Sequence of protein 2:
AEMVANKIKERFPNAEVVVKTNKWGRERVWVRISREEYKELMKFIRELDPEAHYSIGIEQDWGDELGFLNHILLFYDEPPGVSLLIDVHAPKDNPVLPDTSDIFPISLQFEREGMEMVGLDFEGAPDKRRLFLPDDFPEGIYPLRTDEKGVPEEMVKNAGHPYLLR

The following describes two proteins that form a bound complex.

Contacts between the two chains:
Residue I212 in protein 1 interacts with residue E54 in protein 2 (closest heavy-atom distance 3.7 Å).
Residue W232 in protein 1 interacts with residue Y79 in protein 2 (closest heavy-atom distance 4.0 Å).
Residue R338 in protein 1 contacts residue L147 in protein 2 (closest heavy-atom distance 3.5 Å).
Residue P347 in protein 1 is in contact with residue I109 in protein 2 (closest heavy-atom distance 3.9 Å).
Residue E213 in protein 1 interacts with residue P108 in protein 2 (closest heavy-atom distance 3.3 Å).
Residue I212 in protein 1 interacts with residue H56 in protein 2 (closest heavy-atom distance 4.4 Å).
Residue G42 in protein 1 contacts residue F135 in protein 2 (closest heavy-atom distance 3.7 Å).
Residue S233 in protein 1 contacts residue G84 in protein 2 (closest heavy-atom distance 4.0 Å).
Residue G215 in protein 1 is in contact with residue H56 in protein 2 (closest heavy-atom distance 4.4 Å).
Residue W50 in protein 1 interacts with residue V159 in protein 2 (closest heavy-atom distance 3.6 Å).
Residue W232 in protein 1 is in contact with residue E81 in protein 2 (closest heavy-atom distance 4.4 Å).
Residue I313 in protein 1 interacts with residue R31 in protein 2 (closest heavy-atom distance 3.8 Å).
Residue K340 in protein 1 is in contact with residue I61 in protein 2 (closest heavy-atom distance 3.9 Å).
Residue W232 in protein 1 interacts with residue P82 in protein 2 (closest heavy-atom distance 3.6 Å).
Residue R81 in protein 1 interacts with residue W27 in protein 2 (closest heavy-atom distance 3.9 Å).
Residue F346 in protein 1 interacts with residue F113 in protein 2 (closest heavy-atom distance 4.2 Å).
Residue Q49 in protein 1 is in contact with residue L147 in protein 2 (closest heavy-atom distance 4.3 Å).
Residue E234 in protein 1 is in contact with residue R29 in protein 2 (closest heavy-atom distance 3.6 Å).
Residue K340 in protein 1 is in contact with residue E116 in protein 2 (closest heavy-atom distance 2.9 Å).
Residue R342 in protein 1 interacts with residue S58 in protein 2 (closest heavy-atom distance 3.9 Å).
Residue Y326 in protein 1 is in contact with residue I61 in protein 2 (closest heavy-atom distance 3.6 Å).
Residue F350 in protein 1 interacts with residue Q112 in protein 2 (closest heavy-atom distance 3.2 Å).
Residue L41 in protein 1 interacts with residue F135 in protein 2 (closest heavy-atom distance 3.3 Å).
Residue R328 in protein 1 is in contact with residue W65 in protein 2 (closest heavy-atom distance 3.1 Å).
Residue R328 in protein 1 contacts residue Q63 in protein 2 (closest heavy-atom distance 3.4 Å).
Residue M214 in protein 1 contacts residue P108 in protein 2 (closest heavy-atom distance 3.9 Å).
Residue Y326 in protein 1 is in contact with residue Q63 in protein 2 (closest heavy-atom distance 3.8 Å).
Residue R342 in protein 1 is in contact with residue I59 in protein 2 (closest heavy-atom distance 3.7 Å).
Residue E228 in protein 1 contacts residue Y79 in protein 2 (closest heavy-atom distance 3.9 Å).
Residue R315 in protein 1 contacts residue L76 in protein 2 (closest heavy-atom distance 4.1 Å).
Residue E85 in protein 1 interacts with residue W27 in protein 2 (closest heavy-atom distance 4.2 Å).
Residue R328 in protein 1 interacts with residue D64 in protein 2 (closest heavy-atom distance 4.2 Å).
Residue Q235 in protein 1 is in contact with residue W27 in protein 2 (closest heavy-atom distance 4.1 Å).
Residue V324 in protein 1 is in contact with residue I59 in protein 2 (closest heavy-atom distance 3.7 Å).
Residue R380 in protein 1 is in contact with residue E116 in protein 2 (closest heavy-atom distance 4.2 Å).
Residue I313 in protein 1 is in contact with residue I59 in protein 2 (closest heavy-atom distance 3.8 Å).
Residue S233 in protein 1 contacts residue P83 in protein 2 (closest heavy-atom distance 3.8 Å).
Residue R315 in protein 1 interacts with residue H74 in protein 2 (closest heavy-atom distance 3.7 Å).
Residue L45 in protein 1 interacts with residue L136 in protein 2 (closest heavy-atom distance 4.1 Å).
Residue Y326 in protein 1 contacts residue L72 in protein 2 (closest heavy-atom distance 4.1 Å).
Residue R338 in protein 1 is in contact with residue E62 in protein 2 (closest heavy-atom distance 2.6 Å).
Residue E228 in protein 1 interacts with residue H56 in protein 2 (closest heavy-atom distance 4.2 Å).
Residue F346 in protein 1 interacts with residue Q112 in protein 2 (closest heavy-atom distance 4.3 Å).
Residue I313 in protein 1 contacts residue H74 in protein 2 (closest heavy-atom distance 3.6 Å).
Residue W50 in protein 1 interacts with residue P146 in protein 2 (closest heavy-atom distance 4.0 Å).
Residue E311 in protein 1 contacts residue W33 in protein 2 (closest heavy-atom distance 3.6 Å).
Residue K227 in protein 1 interacts with residue Y79 in protein 2 (closest heavy-atom distance 4.4 Å).
Residue Q235 in protein 1 contacts residue P82 in protein 2 (closest heavy-atom distance 3.7 Å).
Residue V324 in protein 1 is in contact with residue S58 in protein 2 (closest heavy-atom distance 4.3 Å).
Residue E85 in protein 1 is in contact with residue N25 in protein 2 (closest heavy-atom distance 2.5 Å).
Residue S233 in protein 1 interacts with residue P82 in protein 2 (closest heavy-atom distance 3.7 Å).
Residue R380 in protein 1 interacts with residue F135 in protein 2 (closest heavy-atom distance 4.1 Å).
Residue M214 in protein 1 contacts residue I109 in protein 2 (closest heavy-atom distance 3.3 Å).
Residue I226 in protein 1 contacts residue Y79 in protein 2 (closest heavy-atom distance 3.4 Å).
Residue E234 in protein 1 is in contact with residue R31 in protein 2 (closest heavy-atom distance 3.7 Å).
Residue R338 in protein 1 is in contact with residue Q63 in protein 2 (closest heavy-atom distance 3.5 Å).
Residue L45 in protein 1 contacts residue F135 in protein 2 (closest heavy-atom distance 3.4 Å).
Residue E234 in protein 1 contacts residue P82 in protein 2 (closest heavy-atom distance 4.4 Å).
Residue W232 in protein 1 is in contact with residue D80 in protein 2 (closest heavy-atom distance 4.3 Å).
Residue F350 in protein 1 interacts with residue L134 in protein 2 (closest heavy-atom distance 4.3 Å).

Sequence of protein 1:
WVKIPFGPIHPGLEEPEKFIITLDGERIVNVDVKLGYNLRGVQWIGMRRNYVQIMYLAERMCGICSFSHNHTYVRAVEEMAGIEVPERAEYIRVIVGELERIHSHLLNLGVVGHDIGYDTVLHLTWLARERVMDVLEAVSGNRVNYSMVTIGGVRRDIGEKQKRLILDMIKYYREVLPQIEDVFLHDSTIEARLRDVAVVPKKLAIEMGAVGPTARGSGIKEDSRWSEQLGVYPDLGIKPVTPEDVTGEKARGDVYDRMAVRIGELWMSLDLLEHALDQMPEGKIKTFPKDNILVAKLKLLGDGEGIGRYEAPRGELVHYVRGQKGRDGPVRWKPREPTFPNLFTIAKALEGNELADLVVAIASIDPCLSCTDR